Sequence of protein 1:
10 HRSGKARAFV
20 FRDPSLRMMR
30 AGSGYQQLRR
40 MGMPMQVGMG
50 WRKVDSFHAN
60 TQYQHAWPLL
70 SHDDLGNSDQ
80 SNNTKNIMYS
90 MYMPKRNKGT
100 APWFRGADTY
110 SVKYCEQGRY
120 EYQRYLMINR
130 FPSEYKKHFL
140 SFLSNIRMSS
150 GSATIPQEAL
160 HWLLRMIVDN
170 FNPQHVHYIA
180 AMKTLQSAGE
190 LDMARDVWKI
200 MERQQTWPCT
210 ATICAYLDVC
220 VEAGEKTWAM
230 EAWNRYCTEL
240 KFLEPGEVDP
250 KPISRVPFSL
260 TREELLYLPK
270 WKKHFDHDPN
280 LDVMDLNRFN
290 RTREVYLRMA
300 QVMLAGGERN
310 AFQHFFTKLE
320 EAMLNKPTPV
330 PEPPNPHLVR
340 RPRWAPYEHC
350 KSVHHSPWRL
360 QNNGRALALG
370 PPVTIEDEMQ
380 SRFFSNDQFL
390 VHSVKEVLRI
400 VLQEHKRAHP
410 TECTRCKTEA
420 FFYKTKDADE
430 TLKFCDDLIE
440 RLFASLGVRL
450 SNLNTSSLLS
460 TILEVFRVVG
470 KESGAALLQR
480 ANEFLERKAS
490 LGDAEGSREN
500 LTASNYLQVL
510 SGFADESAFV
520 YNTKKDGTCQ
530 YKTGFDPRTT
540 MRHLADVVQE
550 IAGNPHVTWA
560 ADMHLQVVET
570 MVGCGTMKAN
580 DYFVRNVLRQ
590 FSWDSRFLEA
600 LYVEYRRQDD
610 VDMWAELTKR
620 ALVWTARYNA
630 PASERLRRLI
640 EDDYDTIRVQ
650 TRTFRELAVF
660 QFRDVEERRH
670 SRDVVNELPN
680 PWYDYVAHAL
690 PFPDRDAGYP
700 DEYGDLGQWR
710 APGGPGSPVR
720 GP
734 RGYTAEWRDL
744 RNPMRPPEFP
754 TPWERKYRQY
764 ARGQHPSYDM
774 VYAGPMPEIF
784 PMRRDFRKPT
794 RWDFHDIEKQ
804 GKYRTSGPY

Contacts between the two chains:
Residue W66 in protein 1 is in contact with residue T93 in protein 2 (closest heavy-atom distance 3.2 Å).
Residue E189 in protein 1 is in contact with residue Y164 in protein 2 (closest heavy-atom distance 2.9 Å).
Residue R637 in protein 1 contacts residue E156 in protein 2 (closest heavy-atom distance 3.5 Å).
Residue W681 in protein 1 interacts with residue L123 in protein 2 (closest heavy-atom distance 3.5 Å).
Residue F653 in protein 1 is in contact with residue K142 in protein 2 (closest heavy-atom distance 3.5 Å).
Residue V53 in protein 1 contacts residue L60 in protein 2 (closest heavy-atom distance 3.6 Å).
Residue L656 in protein 1 is in contact with residue K142 in protein 2 (closest heavy-atom distance 3.6 Å).
Residue N233 in protein 1 interacts with residue Y187 in protein 2 (closest heavy-atom distance 3.6 Å).
Residue D73 in protein 1 contacts residue K39 in protein 2 (closest heavy-atom distance 2.9 Å).
Residue D191 in protein 1 interacts with residue R178 in protein 2 (closest heavy-atom distance 2.7 Å).
Residue F659 in protein 1 interacts with residue N152 in protein 2 (closest heavy-atom distance 3.1 Å).
Residue R667 in protein 1 interacts with residue N152 in protein 2 (closest heavy-atom distance 3.3 Å).
Residue R637 in protein 1 interacts with residue K154 in protein 2 (closest heavy-atom distance 2.8 Å).
Residue R51 in protein 1 interacts with residue N55 in protein 2 (closest heavy-atom distance 3.3 Å).
Residue Q61 in protein 1 is in contact with residue Y63 in protein 2 (closest heavy-atom distance 3.5 Å).
Residue W681 in protein 1 is in contact with residue K100 in protein 2 (closest heavy-atom distance 2.8 Å).
Residue V685 in protein 1 contacts residue D97 in protein 2 (closest heavy-atom distance 3.3 Å).
Residue E230 in protein 1 interacts with residue Y187 in protein 2 (closest heavy-atom distance 3.6 Å).
Residue Y682 in protein 1 is in contact with residue K100 in protein 2 (closest heavy-atom distance 3.6 Å).
Residue D54 in protein 1 interacts with residue S56 in protein 2 (closest heavy-atom distance 3.2 Å).
Residue R651 in protein 1 is in contact with residue K142 in protein 2 (closest heavy-atom distance 2.6 Å).
Residue D641 in protein 1 contacts residue R153 in protein 2 (closest heavy-atom distance 2.6 Å).
Residue D663 in protein 1 interacts with residue N152 in protein 2 (closest heavy-atom distance 3.5 Å).
Residue E224 in protein 1 interacts with residue R182 in protein 2 (closest heavy-atom distance 2.6 Å).
Residue D191 in protein 1 is in contact with residue K173 in protein 2 (closest heavy-atom distance 3.2 Å).
Residue W681 in protein 1 interacts with residue I96 in protein 2 (closest heavy-atom distance 3.4 Å).
Residue Y684 in protein 1 contacts residue K100 in protein 2 (closest heavy-atom distance 2.9 Å).
Residue M229 in protein 1 contacts residue Y187 in protein 2 (closest heavy-atom distance 3.5 Å).
Residue H71 in protein 1 contacts residue K39 in protein 2 (closest heavy-atom distance 2.5 Å).
Residue R651 in protein 1 interacts with residue Y149 in protein 2 (closest heavy-atom distance 2.6 Å).
Residue L74 in protein 1 is in contact with residue F40 in protein 2 (closest heavy-atom distance 3.5 Å).
Residue S70 in protein 1 contacts residue Q72 in protein 2 (closest heavy-atom distance 3.6 Å).
Residue E640 in protein 1 is in contact with residue R153 in protein 2 (closest heavy-atom distance 3.3 Å).
Residue Q649 in protein 1 interacts with residue K142 in protein 2 (closest heavy-atom distance 3.3 Å).
Residue F653 in protein 1 interacts with residue L145 in protein 2 (closest heavy-atom distance 3.6 Å).
Residue D54 in protein 1 is in contact with residue R32 in protein 2 (closest heavy-atom distance 3.0 Å).
Residue H64 in protein 1 interacts with residue T93 in protein 2 (closest heavy-atom distance 3.5 Å).
Residue D72 in protein 1 contacts residue K39 in protein 2 (closest heavy-atom distance 3.3 Å).
Residue V53 in protein 1 interacts with residue D44 in protein 2 (closest heavy-atom distance 3.5 Å).
Residue W66 in protein 1 is in contact with residue L91 in protein 2 (closest heavy-atom distance 3.5 Å).
Residue T226 in protein 1 interacts with residue P183 in protein 2 (closest heavy-atom distance 3.1 Å).
Residue D54 in protein 1 interacts with residue H34 in protein 2 (closest heavy-atom distance 3.3 Å).
Residue A686 in protein 1 is in contact with residue D97 in protein 2 (closest heavy-atom distance 3.5 Å).
Residue H71 in protein 1 contacts residue Q72 in protein 2 (closest heavy-atom distance 3.1 Å).
Residue T60 in protein 1 is in contact with residue Y63 in protein 2 (closest heavy-atom distance 3.5 Å).
Residue H687 in protein 1 is in contact with residue D97 in protein 2 (closest heavy-atom distance 3.2 Å).
Residue K52 in protein 1 contacts residue D57 in protein 2 (closest heavy-atom distance 2.6 Å).
Residue E640 in protein 1 contacts residue Y149 in protein 2 (closest heavy-atom distance 3.3 Å).
Residue M229 in protein 1 contacts residue L188 in protein 2 (closest heavy-atom distance 3.3 Å).
Residue R51 in protein 1 contacts residue D57 in protein 2 (closest heavy-atom distance 3.2 Å).
Residue E633 in protein 1 is in contact with residue E156 in protein 2 (closest heavy-atom distance 3.1 Å).
Residue Q660 in protein 1 contacts residue L145 in protein 2 (closest heavy-atom distance 3.2 Å).
Residue R637 in protein 1 interacts with residue R153 in protein 2 (closest heavy-atom distance 2.5 Å).
Residue V53 in protein 1 interacts with residue D57 in protein 2 (closest heavy-atom distance 3.2 Å).
Residue H71 in protein 1 contacts residue H70 in protein 2 (closest heavy-atom distance 3.4 Å).
Residue Y643 in protein 1 is in contact with residue L150 in protein 2 (closest heavy-atom distance 3.6 Å).
Residue F661 in protein 1 contacts residue F140 in protein 2 (closest heavy-atom distance 3.6 Å).
Residue V664 in protein 1 interacts with residue Y148 in protein 2 (closest heavy-atom distance 3.5 Å).
Residue L69 in protein 1 interacts with residue Q72 in protein 2 (closest heavy-atom distance 3.3 Å).
Residue W66 in protein 1 contacts residue K66 in protein 2 (closest heavy-atom distance 3.5 Å).

Sequence of protein 2:
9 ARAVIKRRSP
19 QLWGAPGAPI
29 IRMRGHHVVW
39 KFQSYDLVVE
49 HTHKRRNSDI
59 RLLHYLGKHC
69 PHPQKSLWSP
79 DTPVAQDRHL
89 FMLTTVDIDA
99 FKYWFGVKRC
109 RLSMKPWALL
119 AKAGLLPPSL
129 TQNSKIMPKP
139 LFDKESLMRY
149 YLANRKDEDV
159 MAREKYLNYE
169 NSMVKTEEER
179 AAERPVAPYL

This data describes a binding interaction between two proteins.